This data describes a binding interaction between two proteins.

Sequence of protein 2:
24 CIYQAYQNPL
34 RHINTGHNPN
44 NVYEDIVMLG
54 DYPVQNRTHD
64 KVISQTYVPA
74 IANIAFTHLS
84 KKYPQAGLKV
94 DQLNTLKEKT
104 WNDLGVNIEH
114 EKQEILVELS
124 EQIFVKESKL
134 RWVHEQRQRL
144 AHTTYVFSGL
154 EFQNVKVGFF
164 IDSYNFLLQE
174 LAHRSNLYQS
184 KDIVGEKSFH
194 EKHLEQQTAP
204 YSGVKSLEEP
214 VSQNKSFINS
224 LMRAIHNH

Sequence of protein 1:
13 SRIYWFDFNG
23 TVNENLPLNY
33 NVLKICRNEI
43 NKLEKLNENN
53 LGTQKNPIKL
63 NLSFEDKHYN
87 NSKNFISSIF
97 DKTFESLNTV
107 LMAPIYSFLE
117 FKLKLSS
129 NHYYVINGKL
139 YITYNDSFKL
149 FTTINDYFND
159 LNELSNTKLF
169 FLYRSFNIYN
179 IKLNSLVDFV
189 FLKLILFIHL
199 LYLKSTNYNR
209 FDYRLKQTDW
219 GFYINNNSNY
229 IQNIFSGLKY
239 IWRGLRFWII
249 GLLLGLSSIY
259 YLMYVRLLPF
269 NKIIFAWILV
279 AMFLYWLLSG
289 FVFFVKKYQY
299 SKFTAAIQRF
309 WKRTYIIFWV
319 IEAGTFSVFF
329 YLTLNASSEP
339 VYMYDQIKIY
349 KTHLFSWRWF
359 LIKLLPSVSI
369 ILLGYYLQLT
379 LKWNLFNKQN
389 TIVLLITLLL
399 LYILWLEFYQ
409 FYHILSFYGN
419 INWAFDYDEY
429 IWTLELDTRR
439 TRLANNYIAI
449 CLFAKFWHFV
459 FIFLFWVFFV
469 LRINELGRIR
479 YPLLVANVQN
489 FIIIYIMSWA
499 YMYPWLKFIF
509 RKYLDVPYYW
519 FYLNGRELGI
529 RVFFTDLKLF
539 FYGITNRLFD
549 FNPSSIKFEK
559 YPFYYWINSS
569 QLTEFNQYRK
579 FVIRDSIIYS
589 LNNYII

Interface contacts:
Residue N223 in protein 1 contacts residue N59 in protein 2 (closest heavy-atom distance 3.5 Å).
Residue D186 in protein 1 interacts with residue H145 in protein 2 (closest heavy-atom distance 2.9 Å).
Residue W218 in protein 1 contacts residue I49 in protein 2 (closest heavy-atom distance 3.6 Å).
Residue R212 in protein 1 interacts with residue D54 in protein 2 (closest heavy-atom distance 3.4 Å).
Residue Y177 in protein 1 is in contact with residue H137 in protein 2 (closest heavy-atom distance 3.3 Å).
Residue H197 in protein 1 is in contact with residue V158 in protein 2 (closest heavy-atom distance 3.7 Å).
Residue K120 in protein 1 interacts with residue H231 in protein 2 (closest heavy-atom distance 3.6 Å).
Residue L121 in protein 1 contacts residue L224 in protein 2 (closest heavy-atom distance 3.6 Å).
Residue F187 in protein 1 interacts with residue V149 in protein 2 (closest heavy-atom distance 3.8 Å).
Residue T216 in protein 1 contacts residue L33 in protein 2 (closest heavy-atom distance 3.6 Å).
Residue L198 in protein 1 interacts with residue V158 in protein 2 (closest heavy-atom distance 3.7 Å).
Residue H197 in protein 1 interacts with residue F162 in protein 2 (closest heavy-atom distance 3.6 Å).
Residue L190 in protein 1 contacts residue L170 in protein 2 (closest heavy-atom distance 3.8 Å).
Residue K191 in protein 1 is in contact with residue L153 in protein 2 (closest heavy-atom distance 3.7 Å).
Residue D217 in protein 1 contacts residue R34 in protein 2 (closest heavy-atom distance 2.9 Å).
Residue F209 in protein 1 interacts with residue P56 in protein 2 (closest heavy-atom distance 3.6 Å).
Residue W218 in protein 1 interacts with residue R34 in protein 2 (closest heavy-atom distance 3.4 Å).
Residue S163 in protein 1 contacts residue T201 in protein 2 (closest heavy-atom distance 3.2 Å).
Residue N231 in protein 1 is in contact with residue N59 in protein 2 (closest heavy-atom distance 3.8 Å).
Residue Y177 in protein 1 contacts residue R140 in protein 2 (closest heavy-atom distance 2.6 Å).
Residue L194 in protein 1 is in contact with residue V158 in protein 2 (closest heavy-atom distance 3.8 Å).
Residue D186 in protein 1 contacts residue L170 in protein 2 (closest heavy-atom distance 3.8 Å).
Residue R212 in protein 1 contacts residue M51 in protein 2 (closest heavy-atom distance 3.7 Å).
Residue L198 in protein 1 contacts residue N157 in protein 2 (closest heavy-atom distance 3.8 Å).
Residue I222 in protein 1 interacts with residue N59 in protein 2 (closest heavy-atom distance 3.4 Å).
Residue L167 in protein 1 interacts with residue L197 in protein 2 (closest heavy-atom distance 3.6 Å).
Residue N231 in protein 1 contacts residue T61 in protein 2 (closest heavy-atom distance 3.5 Å).
Residue I176 in protein 1 contacts residue Q141 in protein 2 (closest heavy-atom distance 2.7 Å).
Residue L201 in protein 1 interacts with residue N157 in protein 2 (closest heavy-atom distance 3.2 Å).
Residue I176 in protein 1 is in contact with residue L133 in protein 2 (closest heavy-atom distance 3.7 Å).
Residue R208 in protein 1 is in contact with residue M51 in protein 2 (closest heavy-atom distance 3.3 Å).
Residue K180 in protein 1 is in contact with residue Y148 in protein 2 (closest heavy-atom distance 3.2 Å).
Residue S183 in protein 1 contacts residue Y148 in protein 2 (closest heavy-atom distance 3.6 Å).
Residue N224 in protein 1 interacts with residue N59 in protein 2 (closest heavy-atom distance 3.3 Å).
Residue K191 in protein 1 interacts with residue G152 in protein 2 (closest heavy-atom distance 3.4 Å).
Residue I176 in protein 1 is in contact with residue H137 in protein 2 (closest heavy-atom distance 3.6 Å).
Residue L190 in protein 1 contacts residue S166 in protein 2 (closest heavy-atom distance 3.2 Å).
Residue W218 in protein 1 is in contact with residue L33 in protein 2 (closest heavy-atom distance 2.8 Å).
Residue I179 in protein 1 interacts with residue H145 in protein 2 (closest heavy-atom distance 3.8 Å).
Residue T216 in protein 1 is in contact with residue I49 in protein 2 (closest heavy-atom distance 3.6 Å).
Residue R208 in protein 1 contacts residue G53 in protein 2 (closest heavy-atom distance 3.3 Å).
Residue F209 in protein 1 interacts with residue D54 in protein 2 (closest heavy-atom distance 3.7 Å).
Residue F168 in protein 1 contacts residue L197 in protein 2 (closest heavy-atom distance 3.6 Å).
Residue I179 in protein 1 interacts with residue Q141 in protein 2 (closest heavy-atom distance 3.4 Å).
Residue L121 in protein 1 contacts residue A227 in protein 2 (closest heavy-atom distance 3.8 Å).
Residue F187 in protein 1 interacts with residue G152 in protein 2 (closest heavy-atom distance 3.5 Å).
Residue S183 in protein 1 interacts with residue H145 in protein 2 (closest heavy-atom distance 3.0 Å).
Residue L194 in protein 1 contacts residue E154 in protein 2 (closest heavy-atom distance 3.3 Å).
Residue R208 in protein 1 contacts residue D54 in protein 2 (closest heavy-atom distance 2.9 Å).
Residue L190 in protein 1 contacts residue L153 in protein 2 (closest heavy-atom distance 3.8 Å).
Residue F117 in protein 1 is in contact with residue L224 in protein 2 (closest heavy-atom distance 3.7 Å).
Residue F209 in protein 1 interacts with residue V50 in protein 2 (closest heavy-atom distance 3.6 Å).
Residue D217 in protein 1 interacts with residue L33 in protein 2 (closest heavy-atom distance 3.4 Å).
Residue R212 in protein 1 contacts residue I49 in protein 2 (closest heavy-atom distance 2.8 Å).
Residue N160 in protein 1 interacts with residue E198 in protein 2 (closest heavy-atom distance 3.7 Å).
Residue L121 in protein 1 contacts residue S223 in protein 2 (closest heavy-atom distance 3.3 Å).
Residue L190 in protein 1 interacts with residue V149 in protein 2 (closest heavy-atom distance 3.6 Å).
Residue R212 in protein 1 contacts residue D48 in protein 2 (closest heavy-atom distance 2.8 Å).
Residue D186 in protein 1 contacts residue R177 in protein 2 (closest heavy-atom distance 2.3 Å).
Residue L194 in protein 1 interacts with residue F162 in protein 2 (closest heavy-atom distance 3.5 Å).